Interface contacts:
Residue F259 in protein 2 is in contact with residue N123 in protein 1 (closest heavy-atom distance 4.0 Å).
Residue A260 in protein 2 is in contact with residue N123 in protein 1 (closest heavy-atom distance 4.3 Å).
Residue M258 in protein 2 contacts residue F127 in protein 1 (closest heavy-atom distance 4.5 Å).
Residue F259 in protein 2 interacts with residue V124 in protein 1 (closest heavy-atom distance 3.5 Å).
Residue F259 in protein 2 is in contact with residue W128 in protein 1 (closest heavy-atom distance 4.3 Å).
Residue A260 in protein 2 is in contact with residue R38 in protein 1 (closest heavy-atom distance 4.9 Å).
Residue F259 in protein 2 is in contact with residue F127 in protein 1 (closest heavy-atom distance 3.8 Å).

The following describes two proteins that form a bound complex.

Sequence of protein 2:
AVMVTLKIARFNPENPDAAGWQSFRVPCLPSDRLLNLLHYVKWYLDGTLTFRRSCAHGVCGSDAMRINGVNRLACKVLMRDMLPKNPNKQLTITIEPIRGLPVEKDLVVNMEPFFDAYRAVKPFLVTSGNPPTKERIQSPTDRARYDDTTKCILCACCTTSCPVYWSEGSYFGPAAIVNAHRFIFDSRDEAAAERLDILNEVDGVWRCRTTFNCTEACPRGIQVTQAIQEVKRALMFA

Sequence of protein 1:
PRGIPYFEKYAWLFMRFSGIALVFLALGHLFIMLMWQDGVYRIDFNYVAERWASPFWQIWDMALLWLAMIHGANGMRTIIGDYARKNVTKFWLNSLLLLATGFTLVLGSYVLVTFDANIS